Sequence of protein 2:
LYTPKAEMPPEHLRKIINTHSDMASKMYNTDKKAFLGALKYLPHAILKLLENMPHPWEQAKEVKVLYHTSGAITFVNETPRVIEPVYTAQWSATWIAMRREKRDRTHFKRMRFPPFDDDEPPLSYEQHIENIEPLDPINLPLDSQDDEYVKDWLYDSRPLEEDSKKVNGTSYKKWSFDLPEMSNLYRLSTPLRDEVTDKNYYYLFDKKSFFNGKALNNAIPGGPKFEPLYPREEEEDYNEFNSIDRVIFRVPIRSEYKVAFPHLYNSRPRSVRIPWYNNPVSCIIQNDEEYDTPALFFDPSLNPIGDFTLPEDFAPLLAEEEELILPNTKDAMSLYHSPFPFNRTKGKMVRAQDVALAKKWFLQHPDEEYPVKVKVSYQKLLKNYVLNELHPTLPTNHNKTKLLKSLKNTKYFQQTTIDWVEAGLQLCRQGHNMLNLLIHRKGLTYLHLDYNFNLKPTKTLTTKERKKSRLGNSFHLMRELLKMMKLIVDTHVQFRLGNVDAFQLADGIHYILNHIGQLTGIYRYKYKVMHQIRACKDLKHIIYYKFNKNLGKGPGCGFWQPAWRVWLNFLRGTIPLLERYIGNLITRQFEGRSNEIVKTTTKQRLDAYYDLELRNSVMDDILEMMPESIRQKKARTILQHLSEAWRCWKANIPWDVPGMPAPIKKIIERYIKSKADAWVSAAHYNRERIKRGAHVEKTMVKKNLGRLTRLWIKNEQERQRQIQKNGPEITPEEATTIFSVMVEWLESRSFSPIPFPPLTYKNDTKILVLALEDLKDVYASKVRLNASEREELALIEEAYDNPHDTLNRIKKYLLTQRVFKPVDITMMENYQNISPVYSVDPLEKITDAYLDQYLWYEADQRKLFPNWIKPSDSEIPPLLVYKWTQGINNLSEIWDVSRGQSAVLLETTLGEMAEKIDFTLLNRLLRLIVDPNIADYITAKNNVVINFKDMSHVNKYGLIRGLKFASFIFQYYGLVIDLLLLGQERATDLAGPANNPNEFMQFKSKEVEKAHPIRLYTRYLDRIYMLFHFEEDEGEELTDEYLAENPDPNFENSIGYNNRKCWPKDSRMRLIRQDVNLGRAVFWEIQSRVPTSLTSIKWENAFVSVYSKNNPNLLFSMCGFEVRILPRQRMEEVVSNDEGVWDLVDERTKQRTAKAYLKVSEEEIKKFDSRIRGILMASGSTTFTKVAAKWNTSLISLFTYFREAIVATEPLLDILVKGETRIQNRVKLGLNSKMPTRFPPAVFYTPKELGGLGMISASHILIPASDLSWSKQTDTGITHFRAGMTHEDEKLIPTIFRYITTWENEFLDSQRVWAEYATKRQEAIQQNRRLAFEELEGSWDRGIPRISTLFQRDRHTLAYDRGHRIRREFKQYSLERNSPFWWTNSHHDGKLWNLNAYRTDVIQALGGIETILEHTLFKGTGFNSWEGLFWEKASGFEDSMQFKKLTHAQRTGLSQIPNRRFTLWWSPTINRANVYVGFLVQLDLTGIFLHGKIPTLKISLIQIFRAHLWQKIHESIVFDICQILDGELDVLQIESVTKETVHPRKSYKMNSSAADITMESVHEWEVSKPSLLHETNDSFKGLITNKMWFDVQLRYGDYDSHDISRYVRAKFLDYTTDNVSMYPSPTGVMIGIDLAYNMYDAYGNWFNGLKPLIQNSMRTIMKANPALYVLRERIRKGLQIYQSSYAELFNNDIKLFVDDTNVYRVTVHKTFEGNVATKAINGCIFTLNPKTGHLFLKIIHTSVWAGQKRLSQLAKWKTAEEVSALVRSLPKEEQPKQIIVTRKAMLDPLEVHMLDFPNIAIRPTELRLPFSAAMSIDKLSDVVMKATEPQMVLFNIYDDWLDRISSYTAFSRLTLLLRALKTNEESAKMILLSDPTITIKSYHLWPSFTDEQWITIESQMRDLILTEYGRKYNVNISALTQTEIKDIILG

The following describes two proteins that form a bound complex.

Sequence of protein 1:
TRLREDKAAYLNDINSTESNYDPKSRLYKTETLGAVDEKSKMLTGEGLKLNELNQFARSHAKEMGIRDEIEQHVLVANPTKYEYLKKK

Residue-level contacts at the interface:
Residue A1808 in protein 2 interacts with residue Y255 in protein 1 (closest heavy-atom distance 3.9 Å).
Residue R2056 in protein 2 interacts with residue N332 in protein 1 (closest heavy-atom distance 2.5 Å).
Residue N1953 in protein 2 interacts with residue A253 in protein 1 (closest heavy-atom distance 3.3 Å).
Residue M1948 in protein 2 is in contact with residue R271 in protein 1 (closest heavy-atom distance 2.9 Å).
Residue F1663 in protein 2 contacts residue R247 in protein 1 (closest heavy-atom distance 3.2 Å).
Residue Q1667 in protein 2 is in contact with residue K252 in protein 1 (closest heavy-atom distance 4.1 Å).
Residue Y1813 in protein 2 contacts residue P268 in protein 1 (closest heavy-atom distance 3.1 Å).
Residue I2049 in protein 2 contacts residue T334 in protein 1 (closest heavy-atom distance 3.3 Å).
Residue E1842 in protein 2 contacts residue Q304 in protein 1 (closest heavy-atom distance 3.9 Å).
Residue F1663 in protein 2 interacts with residue R249 in protein 1 (closest heavy-atom distance 3.8 Å).
Residue N1845 in protein 2 is in contact with residue Q304 in protein 1 (closest heavy-atom distance 3.3 Å).
Residue Y1813 in protein 2 interacts with residue K269 in protein 1 (closest heavy-atom distance 3.2 Å).
Residue Y2002 in protein 2 interacts with residue R307 in protein 1 (closest heavy-atom distance 2.2 Å).
Residue L2010 in protein 2 is in contact with residue A331 in protein 1 (closest heavy-atom distance 3.3 Å).
Residue I1956 in protein 2 contacts residue S270 in protein 1 (closest heavy-atom distance 2.9 Å).
Residue A1955 in protein 2 is in contact with residue L272 in protein 1 (closest heavy-atom distance 3.9 Å).
Residue R1922 in protein 2 interacts with residue T246 in protein 1 (closest heavy-atom distance 3.0 Å).
Residue S2006 in protein 2 is in contact with residue V330 in protein 1 (closest heavy-atom distance 2.6 Å).
Residue F1844 in protein 2 is in contact with residue N303 in protein 1 (closest heavy-atom distance 3.6 Å).
Residue E2052 in protein 2 is in contact with residue P333 in protein 1 (closest heavy-atom distance 3.1 Å).
Residue P1952 in protein 2 contacts residue Y266 in protein 1 (closest heavy-atom distance 3.4 Å).
Residue I1956 in protein 2 interacts with residue R271 in protein 1 (closest heavy-atom distance 3.9 Å).
Residue N1845 in protein 2 is in contact with residue K298 in protein 1 (closest heavy-atom distance 4.0 Å).
Residue P1810 in protein 2 is in contact with residue Y255 in protein 1 (closest heavy-atom distance 3.9 Å).
Residue N1953 in protein 2 is in contact with residue K252 in protein 1 (closest heavy-atom distance 3.1 Å).
Residue I1668 in protein 2 interacts with residue L256 in protein 1 (closest heavy-atom distance 3.2 Å).
Residue D1664 in protein 2 contacts residue R247 in protein 1 (closest heavy-atom distance 2.3 Å).
Residue Q1667 in protein 2 is in contact with residue R247 in protein 1 (closest heavy-atom distance 4.1 Å).
Residue N1953 in protein 2 interacts with residue D251 in protein 1 (closest heavy-atom distance 3.1 Å).
Residue T1804 in protein 2 contacts residue I259 in protein 1 (closest heavy-atom distance 3.1 Å).
Residue T2003 in protein 2 contacts residue L329 in protein 1 (closest heavy-atom distance 3.5 Å).
Residue N1845 in protein 2 is in contact with residue E301 in protein 1 (closest heavy-atom distance 3.9 Å).
Residue L1949 in protein 2 is in contact with residue R271 in protein 1 (closest heavy-atom distance 3.9 Å).
Residue I1999 in protein 2 contacts residue T334 in protein 1 (closest heavy-atom distance 3.9 Å).
Residue K1926 in protein 2 interacts with residue E250 in protein 1 (closest heavy-atom distance 3.0 Å).
Residue I1954 in protein 2 is in contact with residue R271 in protein 1 (closest heavy-atom distance 2.6 Å).
Residue E1842 in protein 2 is in contact with residue L299 in protein 1 (closest heavy-atom distance 2.3 Å).
Residue E1842 in protein 2 contacts residue N300 in protein 1 (closest heavy-atom distance 4.1 Å).
Residue N1845 in protein 2 contacts residue L299 in protein 1 (closest heavy-atom distance 2.5 Å).
Residue E1817 in protein 2 interacts with residue K269 in protein 1 (closest heavy-atom distance 3.6 Å).
Residue E2052 in protein 2 contacts residue N332 in protein 1 (closest heavy-atom distance 3.7 Å).
Residue N1846 in protein 2 is in contact with residue K298 in protein 1 (closest heavy-atom distance 3.0 Å).
Residue F1951 in protein 2 contacts residue R247 in protein 1 (closest heavy-atom distance 3.7 Å).
Residue N1809 in protein 2 contacts residue Y255 in protein 1 (closest heavy-atom distance 2.5 Å).
Residue L2084 in protein 2 is in contact with residue V330 in protein 1 (closest heavy-atom distance 3.3 Å).
Residue R1957 in protein 2 is in contact with residue L272 in protein 1 (closest heavy-atom distance 2.5 Å).
Residue D1950 in protein 2 interacts with residue R247 in protein 1 (closest heavy-atom distance 3.4 Å).
Residue E1945 in protein 2 interacts with residue K269 in protein 1 (closest heavy-atom distance 4.0 Å).
Residue A1955 in protein 2 interacts with residue R271 in protein 1 (closest heavy-atom distance 2.3 Å).
Residue F1951 in protein 2 contacts residue T246 in protein 1 (closest heavy-atom distance 3.0 Å).
Residue R2056 in protein 2 interacts with residue A331 in protein 1 (closest heavy-atom distance 1.6 Å).
Residue T2003 in protein 2 is in contact with residue P333 in protein 1 (closest heavy-atom distance 2.1 Å).
Residue R2007 in protein 2 is in contact with residue T334 in protein 1 (closest heavy-atom distance 3.2 Å).
Residue K1926 in protein 2 contacts residue L248 in protein 1 (closest heavy-atom distance 3.0 Å).
Residue P1952 in protein 2 is in contact with residue R247 in protein 1 (closest heavy-atom distance 2.9 Å).
Residue D1664 in protein 2 contacts residue Y255 in protein 1 (closest heavy-atom distance 2.6 Å).
Residue A1955 in protein 2 is in contact with residue S270 in protein 1 (closest heavy-atom distance 3.0 Å).
Residue K1926 in protein 2 interacts with residue D251 in protein 1 (closest heavy-atom distance 3.1 Å).
Residue Y2002 in protein 2 is in contact with residue L329 in protein 1 (closest heavy-atom distance 2.6 Å).
Residue S2006 in protein 2 contacts residue P333 in protein 1 (closest heavy-atom distance 3.5 Å).